Contacts between the two chains:
Residue I81 in chain B contacts residue F10 in chain A (closest heavy-atom distance 3.6 Å).
Residue V153 in chain B contacts residue W8 in chain A (closest heavy-atom distance 4.1 Å).
Residue H71 in chain B is in contact with residue Y2 in chain A (closest heavy-atom distance 2.7 Å).
Residue Q157 in chain B is in contact with residue P3 in chain A (closest heavy-atom distance 4.5 Å).
Residue W148 in chain B contacts residue C9 in chain A (closest heavy-atom distance 2.8 Å).
Residue A25 in chain B is in contact with residue Y2 in chain A (closest heavy-atom distance 3.8 Å).
Residue Y60 in chain B interacts with residue R1 in chain A (closest heavy-atom distance 4.4 Å).
Residue R171 in chain B contacts residue R1 in chain A (closest heavy-atom distance 2.8 Å).
Residue N78 in chain B interacts with residue W8 in chain A (closest heavy-atom distance 3.0 Å).
Residue S10 in chain B interacts with residue Y2 in chain A (closest heavy-atom distance 3.6 Å).
Residue K67 in chain B is in contact with residue Y2 in chain A (closest heavy-atom distance 2.9 Å).
Residue F23 in chain B contacts residue Y2 in chain A (closest heavy-atom distance 3.6 Å).
Residue Y8 in chain B is in contact with residue P3 in chain A (closest heavy-atom distance 4.1 Å).
Residue F100 in chain B contacts residue W8 in chain A (closest heavy-atom distance 3.7 Å).
Residue Y117 in chain B is in contact with residue W8 in chain A (closest heavy-atom distance 3.4 Å).
Residue W148 in chain B contacts residue F10 in chain A (closest heavy-atom distance 4.0 Å).
Residue A70 in chain B contacts residue T5 in chain A (closest heavy-atom distance 4.4 Å).
Residue E64 in chain B interacts with residue R1 in chain A (closest heavy-atom distance 3.5 Å).
Residue T74 in chain B interacts with residue T5 in chain A (closest heavy-atom distance 4.0 Å).
Residue T144 in chain B contacts residue C9 in chain A (closest heavy-atom distance 4.2 Å).
Residue H115 in chain B contacts residue W8 in chain A (closest heavy-atom distance 3.3 Å).
Residue Q157 in chain B contacts residue W8 in chain A (closest heavy-atom distance 3.2 Å).
Residue E56 in chain B interacts with residue R1 in chain A (closest heavy-atom distance 4.8 Å).
Residue T144 in chain B interacts with residue F10 in chain A (closest heavy-atom distance 3.4 Å).
Residue K67 in chain B contacts residue R1 in chain A (closest heavy-atom distance 3.8 Å).
Residue Y160 in chain B interacts with residue R1 in chain A (closest heavy-atom distance 3.3 Å).
Residue Y124 in chain B interacts with residue F10 in chain A (closest heavy-atom distance 3.6 Å).
Residue Y117 in chain B interacts with residue F10 in chain A (closest heavy-atom distance 3.8 Å).
Residue W148 in chain B is in contact with residue G7 in chain A (closest heavy-atom distance 3.6 Å).
Residue F100 in chain B interacts with residue P3 in chain A (closest heavy-atom distance 3.6 Å).
Residue K147 in chain B contacts residue C9 in chain A (closest heavy-atom distance 4.4 Å).
Residue Y85 in chain B contacts residue F10 in chain A (closest heavy-atom distance 3.0 Å).
Residue Y160 in chain B is in contact with residue L4 in chain A (closest heavy-atom distance 3.1 Å).
Residue Y160 in chain B contacts residue Y2 in chain A (closest heavy-atom distance 2.8 Å).
Residue M6 in chain B is in contact with residue R1 in chain A (closest heavy-atom distance 3.6 Å).
Residue K67 in chain B is in contact with residue L4 in chain A (closest heavy-atom distance 3.5 Å).
Residue V68 in chain B interacts with residue Y2 in chain A (closest heavy-atom distance 3.8 Å).
Residue N78 in chain B interacts with residue F10 in chain A (closest heavy-atom distance 2.9 Å).
Residue E64 in chain B interacts with residue Y2 in chain A (closest heavy-atom distance 2.8 Å).
Residue Y8 in chain B contacts residue R1 in chain A (closest heavy-atom distance 3.0 Å).
Residue H71 in chain B contacts residue W8 in chain A (closest heavy-atom distance 4.1 Å).
Residue T74 in chain B interacts with residue C9 in chain A (closest heavy-atom distance 4.7 Å).
Residue K67 in chain B contacts residue T5 in chain A (closest heavy-atom distance 4.3 Å).
Residue M98 in chain B contacts residue W8 in chain A (closest heavy-atom distance 3.7 Å).
Residue Y160 in chain B interacts with residue P3 in chain A (closest heavy-atom distance 3.8 Å).
Residue K147 in chain B is in contact with residue F10 in chain A (closest heavy-atom distance 2.9 Å).
Residue Y8 in chain B is in contact with residue Y2 in chain A (closest heavy-atom distance 3.5 Å).
Residue K67 in chain B contacts residue P3 in chain A (closest heavy-atom distance 4.0 Å).
Residue T164 in chain B contacts residue R1 in chain A (closest heavy-atom distance 4.3 Å).
Residue H71 in chain B interacts with residue T5 in chain A (closest heavy-atom distance 3.2 Å).
Residue Y172 in chain B interacts with residue R1 in chain A (closest heavy-atom distance 2.9 Å).
Residue M98 in chain B is in contact with residue Y2 in chain A (closest heavy-atom distance 4.1 Å).
Residue W148 in chain B contacts residue W8 in chain A (closest heavy-atom distance 3.6 Å).
Residue G168 in chain B interacts with residue R1 in chain A (closest heavy-atom distance 3.7 Å).
Residue T74 in chain B contacts residue W8 in chain A (closest heavy-atom distance 4.1 Å).
Residue N78 in chain B contacts residue C9 in chain A (closest heavy-atom distance 3.6 Å).
Residue L96 in chain B is in contact with residue F10 in chain A (closest heavy-atom distance 3.8 Å).
Residue M46 in chain B contacts residue Y2 in chain A (closest heavy-atom distance 4.0 Å).
Residue Q157 in chain B interacts with residue L4 in chain A (closest heavy-atom distance 3.3 Å).
Residue V153 in chain B contacts residue G7 in chain A (closest heavy-atom distance 3.5 Å).

Sequence of chain A:
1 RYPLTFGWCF

This data describes a binding interaction between two proteins.

Sequence of chain B:
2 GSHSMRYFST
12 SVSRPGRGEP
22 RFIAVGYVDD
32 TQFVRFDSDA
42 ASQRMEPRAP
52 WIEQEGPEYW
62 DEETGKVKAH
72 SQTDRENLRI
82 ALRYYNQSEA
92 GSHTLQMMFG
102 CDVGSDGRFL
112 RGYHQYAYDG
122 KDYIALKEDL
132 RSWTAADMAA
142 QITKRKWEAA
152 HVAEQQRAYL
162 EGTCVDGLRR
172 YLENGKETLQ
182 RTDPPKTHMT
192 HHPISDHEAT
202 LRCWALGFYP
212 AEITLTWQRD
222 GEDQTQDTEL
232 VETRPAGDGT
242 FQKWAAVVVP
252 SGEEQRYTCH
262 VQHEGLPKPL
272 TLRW